Sequence of chain A:
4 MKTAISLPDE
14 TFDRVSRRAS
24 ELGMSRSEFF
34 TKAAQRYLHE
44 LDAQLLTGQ

Sequence of chain B:
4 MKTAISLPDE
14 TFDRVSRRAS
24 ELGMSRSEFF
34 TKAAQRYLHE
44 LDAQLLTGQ

The following describes two proteins that form a bound complex.

Residue-level contacts at the interface:
Residue L41 in chain B interacts with residue R21 in chain A (closest heavy-atom distance 3.2 Å).
Residue Y40 in chain B contacts residue K35 in chain A (closest heavy-atom distance 3.7 Å).
Residue D12 in chain B is in contact with residue M4 in chain A (closest heavy-atom distance 3.7 Å).
Residue R39 in chain B contacts residue Y40 in chain A (closest heavy-atom distance 3.8 Å).
Residue F32 in chain B contacts residue Y40 in chain A (closest heavy-atom distance 3.2 Å).
Residue F33 in chain B interacts with residue V18 in chain A (closest heavy-atom distance 3.6 Å).
Residue T6 in chain B interacts with residue L10 in chain A (closest heavy-atom distance 3.6 Å).
Residue Y40 in chain B contacts residue F32 in chain A (closest heavy-atom distance 3.2 Å).
Residue M4 in chain B interacts with residue D12 in chain A (closest heavy-atom distance 3.5 Å).
Residue E43 in chain B contacts residue E43 in chain A (closest heavy-atom distance 3.6 Å).
Residue S9 in chain B is in contact with residue S30 in chain A (closest heavy-atom distance 3.8 Å).
Residue M4 in chain B interacts with residue L10 in chain A (closest heavy-atom distance 2.7 Å).
Residue E43 in chain B contacts residue H42 in chain A (closest heavy-atom distance 2.7 Å).
Residue F32 in chain B contacts residue F33 in chain A (closest heavy-atom distance 3.9 Å).
Residue S30 in chain B is in contact with residue I8 in chain A (closest heavy-atom distance 3.5 Å).
Residue S30 in chain B is in contact with residue L10 in chain A (closest heavy-atom distance 3.8 Å).
Residue T6 in chain B interacts with residue T6 in chain A (closest heavy-atom distance 2.6 Å).
Residue F33 in chain B interacts with residue F32 in chain A (closest heavy-atom distance 3.6 Å).
Residue T6 in chain B contacts residue F15 in chain A (closest heavy-atom distance 3.5 Å).
Residue I8 in chain B is in contact with residue T6 in chain A (closest heavy-atom distance 2.8 Å).
Residue A7 in chain B contacts residue T6 in chain A (closest heavy-atom distance 3.6 Å).
Residue M4 in chain B is in contact with residue I8 in chain A (closest heavy-atom distance 4.0 Å).
Residue R39 in chain B interacts with residue E43 in chain A (closest heavy-atom distance 2.6 Å).
Residue L10 in chain B contacts residue F33 in chain A (closest heavy-atom distance 3.4 Å).
Residue F15 in chain B interacts with residue T6 in chain A (closest heavy-atom distance 3.6 Å).
Residue I8 in chain B interacts with residue F33 in chain A (closest heavy-atom distance 3.3 Å).
Residue R17 in chain B is in contact with residue Q38 in chain A (closest heavy-atom distance 3.9 Å).
Residue L44 in chain B interacts with residue L25 in chain A (closest heavy-atom distance 4.0 Å).
Residue I8 in chain B is in contact with residue R29 in chain A (closest heavy-atom distance 3.6 Å).
Residue F33 in chain B interacts with residue L10 in chain A (closest heavy-atom distance 3.4 Å).
Residue L10 in chain B is in contact with residue S30 in chain A (closest heavy-atom distance 3.8 Å).
Residue K5 in chain B contacts residue I8 in chain A (closest heavy-atom distance 2.9 Å).
Residue L25 in chain B contacts residue Y40 in chain A (closest heavy-atom distance 3.2 Å).
Residue H42 in chain B interacts with residue E43 in chain A (closest heavy-atom distance 2.7 Å).
Residue Y40 in chain B contacts residue A36 in chain A (closest heavy-atom distance 3.5 Å).
Residue F33 in chain B contacts residue I8 in chain A (closest heavy-atom distance 3.2 Å).
Residue A37 in chain B interacts with residue R21 in chain A (closest heavy-atom distance 3.3 Å).
Residue I8 in chain B is in contact with residue S30 in chain A (closest heavy-atom distance 3.9 Å).
Residue Y40 in chain B contacts residue L25 in chain A (closest heavy-atom distance 3.1 Å).
Residue Y40 in chain B contacts residue R39 in chain A (closest heavy-atom distance 3.9 Å).
Residue R21 in chain B contacts residue L41 in chain A (closest heavy-atom distance 3.3 Å).
Residue L10 in chain B contacts residue T34 in chain A (closest heavy-atom distance 3.8 Å).
Residue T6 in chain B interacts with residue I8 in chain A (closest heavy-atom distance 2.8 Å).
Residue R29 in chain B contacts residue I8 in chain A (closest heavy-atom distance 3.8 Å).
Residue R21 in chain B contacts residue A37 in chain A (closest heavy-atom distance 3.8 Å).
Residue V18 in chain B interacts with residue F33 in chain A (closest heavy-atom distance 3.8 Å).
Residue A7 in chain B is in contact with residue R29 in chain A (closest heavy-atom distance 2.7 Å).
Residue L10 in chain B contacts residue T6 in chain A (closest heavy-atom distance 3.5 Å).
Residue Q38 in chain B interacts with residue R21 in chain A (closest heavy-atom distance 3.1 Å).
Residue E43 in chain B contacts residue R39 in chain A (closest heavy-atom distance 2.6 Å).
Residue P11 in chain B is in contact with residue M4 in chain A (closest heavy-atom distance 3.8 Å).
Residue M4 in chain B interacts with residue F15 in chain A (closest heavy-atom distance 3.6 Å).
Residue S30 in chain B interacts with residue S9 in chain A (closest heavy-atom distance 2.8 Å).
Residue R29 in chain B is in contact with residue A7 in chain A (closest heavy-atom distance 2.7 Å).
Residue Q47 in chain B interacts with residue H42 in chain A (closest heavy-atom distance 3.6 Å).
Residue T6 in chain B is in contact with residue A7 in chain A (closest heavy-atom distance 3.9 Å).
Residue R21 in chain B is in contact with residue Y40 in chain A (closest heavy-atom distance 3.8 Å).
Residue I8 in chain B is in contact with residue K5 in chain A (closest heavy-atom distance 3.0 Å).
Residue L10 in chain B is in contact with residue M4 in chain A (closest heavy-atom distance 2.9 Å).
Residue Q47 in chain B is in contact with residue R39 in chain A (closest heavy-atom distance 3.5 Å).